Contacts between the two chains:
Residue Y78 in protein 1 is in contact with residue Y9 in protein 2 (closest heavy-atom distance 3.6 Å).
Residue N47 in protein 1 interacts with residue Y9 in protein 2 (closest heavy-atom distance 4.3 Å).
Residue L49 in protein 1 interacts with residue E8 in protein 2 (closest heavy-atom distance 3.8 Å).
Residue W103 in protein 1 contacts residue L6 in protein 2 (closest heavy-atom distance 3.5 Å).
Residue Y67 in protein 1 interacts with residue H10 in protein 2 (closest heavy-atom distance 4.7 Å).
Residue L134 in protein 1 interacts with residue H10 in protein 2 (closest heavy-atom distance 3.7 Å).
Residue N109 in protein 1 is in contact with residue Y5 in protein 2 (closest heavy-atom distance 4.3 Å).
Residue L134 in protein 1 interacts with residue F2 in protein 2 (closest heavy-atom distance 3.7 Å).
Residue A70 in protein 1 interacts with residue E8 in protein 2 (closest heavy-atom distance 2.9 Å).
Residue T135 in protein 1 is in contact with residue F2 in protein 2 (closest heavy-atom distance 4.4 Å).
Residue L49 in protein 1 interacts with residue A7 in protein 2 (closest heavy-atom distance 4.8 Å).
Residue N47 in protein 1 is in contact with residue H10 in protein 2 (closest heavy-atom distance 4.8 Å).
Residue H151 in protein 1 contacts residue H10 in protein 2 (closest heavy-atom distance 3.9 Å).
Residue D152 in protein 1 interacts with residue E8 in protein 2 (closest heavy-atom distance 4.7 Å).
Residue L49 in protein 1 interacts with residue G11 in protein 2 (closest heavy-atom distance 3.6 Å).
Residue R108 in protein 1 contacts residue Y5 in protein 2 (closest heavy-atom distance 3.5 Å).
Residue S146 in protein 1 is in contact with residue F2 in protein 2 (closest heavy-atom distance 3.5 Å).
Residue A110 in protein 1 interacts with residue Y5 in protein 2 (closest heavy-atom distance 3.6 Å).
Residue T147 in protein 1 interacts with residue F2 in protein 2 (closest heavy-atom distance 4.6 Å).
Residue N47 in protein 1 contacts residue G11 in protein 2 (closest heavy-atom distance 3.8 Å).
Residue T114 in protein 1 interacts with residue H10 in protein 2 (closest heavy-atom distance 2.7 Å).
Residue D152 in protein 1 contacts residue Y9 in protein 2 (closest heavy-atom distance 4.2 Å).
Residue E68 in protein 1 is in contact with residue Y9 in protein 2 (closest heavy-atom distance 3.6 Å).
Residue W103 in protein 1 contacts residue Y5 in protein 2 (closest heavy-atom distance 5.0 Å).
Residue W103 in protein 1 is in contact with residue H10 in protein 2 (closest heavy-atom distance 3.5 Å).
Residue W103 in protein 1 interacts with residue Y9 in protein 2 (closest heavy-atom distance 3.6 Å).
Residue S69 in protein 1 interacts with residue Y9 in protein 2 (closest heavy-atom distance 3.6 Å).
Residue Y67 in protein 1 interacts with residue Y9 in protein 2 (closest heavy-atom distance 2.8 Å).
Residue S112 in protein 1 contacts residue L6 in protein 2 (closest heavy-atom distance 3.9 Å).
Residue D152 in protein 1 contacts residue H10 in protein 2 (closest heavy-atom distance 3.9 Å).
Residue S69 in protein 1 interacts with residue E8 in protein 2 (closest heavy-atom distance 3.4 Å).
Residue D152 in protein 1 is in contact with residue G11 in protein 2 (closest heavy-atom distance 3.3 Å).
Residue R77 in protein 1 interacts with residue Y9 in protein 2 (closest heavy-atom distance 4.7 Å).
Residue K145 in protein 1 contacts residue F2 in protein 2 (closest heavy-atom distance 4.3 Å).
Residue R108 in protein 1 interacts with residue Y9 in protein 2 (closest heavy-atom distance 3.4 Å).
Residue W132 in protein 1 interacts with residue H10 in protein 2 (closest heavy-atom distance 3.1 Å).
Residue G50 in protein 1 is in contact with residue E8 in protein 2 (closest heavy-atom distance 4.8 Å).
Residue N47 in protein 1 contacts residue E8 in protein 2 (closest heavy-atom distance 2.9 Å).
Residue S136 in protein 1 interacts with residue F2 in protein 2 (closest heavy-atom distance 2.9 Å).
Residue W116 in protein 1 is in contact with residue Y9 in protein 2 (closest heavy-atom distance 3.7 Å).
Residue F154 in protein 1 is in contact with residue Y9 in protein 2 (closest heavy-atom distance 4.9 Å).
Residue S136 in protein 1 is in contact with residue A1 in protein 2 (closest heavy-atom distance 3.0 Å).
Residue A110 in protein 1 contacts residue L6 in protein 2 (closest heavy-atom distance 4.1 Å).
Residue A110 in protein 1 interacts with residue A1 in protein 2 (closest heavy-atom distance 2.7 Å).
Residue W116 in protein 1 contacts residue H10 in protein 2 (closest heavy-atom distance 4.6 Å).
Residue G137 in protein 1 interacts with residue A1 in protein 2 (closest heavy-atom distance 4.8 Å).
Residue L49 in protein 1 contacts residue G12 in protein 2 (closest heavy-atom distance 3.5 Å).
Residue S51 in protein 1 contacts residue E8 in protein 2 (closest heavy-atom distance 2.8 Å).
Residue Y78 in protein 1 interacts with residue L6 in protein 2 (closest heavy-atom distance 4.9 Å).
Residue A110 in protein 1 is in contact with residue P3 in protein 2 (closest heavy-atom distance 3.8 Å).
Residue L148 in protein 1 contacts residue F2 in protein 2 (closest heavy-atom distance 3.6 Å).
Residue S51 in protein 1 contacts residue Y9 in protein 2 (closest heavy-atom distance 3.6 Å).
Residue Y78 in protein 1 contacts residue Y5 in protein 2 (closest heavy-atom distance 3.7 Å).
Residue S112 in protein 1 contacts residue A1 in protein 2 (closest heavy-atom distance 3.0 Å).
Residue Y67 in protein 1 interacts with residue E8 in protein 2 (closest heavy-atom distance 4.4 Å).
Residue S76 in protein 1 contacts residue Y9 in protein 2 (closest heavy-atom distance 2.7 Å).
Residue S112 in protein 1 interacts with residue F2 in protein 2 (closest heavy-atom distance 5.0 Å).
Residue H111 in protein 1 is in contact with residue A1 in protein 2 (closest heavy-atom distance 3.3 Å).
Residue E68 in protein 1 interacts with residue E8 in protein 2 (closest heavy-atom distance 4.9 Å).
Residue L134 in protein 1 contacts residue L6 in protein 2 (closest heavy-atom distance 4.8 Å).

Sequence of protein 2:
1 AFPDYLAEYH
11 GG

These two protein chains interact to form a complex.

Sequence of protein 1:
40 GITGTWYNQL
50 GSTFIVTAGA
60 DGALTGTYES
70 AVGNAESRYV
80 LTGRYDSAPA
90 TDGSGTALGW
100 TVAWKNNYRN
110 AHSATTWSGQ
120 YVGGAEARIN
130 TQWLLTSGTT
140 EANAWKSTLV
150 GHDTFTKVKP